Sequence of protein 1:
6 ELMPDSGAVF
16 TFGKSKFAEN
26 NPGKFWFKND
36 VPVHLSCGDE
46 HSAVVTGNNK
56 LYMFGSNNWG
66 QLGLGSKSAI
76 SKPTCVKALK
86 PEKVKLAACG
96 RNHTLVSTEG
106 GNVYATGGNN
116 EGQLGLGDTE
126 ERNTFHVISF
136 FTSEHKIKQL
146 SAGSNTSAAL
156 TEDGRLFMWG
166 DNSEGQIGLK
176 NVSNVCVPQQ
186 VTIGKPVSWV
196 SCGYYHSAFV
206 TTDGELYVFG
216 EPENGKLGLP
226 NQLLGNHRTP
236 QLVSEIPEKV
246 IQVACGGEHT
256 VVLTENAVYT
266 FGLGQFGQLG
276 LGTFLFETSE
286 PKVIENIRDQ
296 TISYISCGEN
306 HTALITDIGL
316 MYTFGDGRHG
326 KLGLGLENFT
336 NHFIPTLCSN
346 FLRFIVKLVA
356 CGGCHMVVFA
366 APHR

These two protein chains interact to form a complex.

Residue-level contacts at the interface:
Residue K55 in protein 1 interacts with residue D14 in protein 2 (closest heavy-atom distance 3.1 Å).
Residue Y57 in protein 1 interacts with residue V16 in protein 2 (closest heavy-atom distance 3.5 Å).
Residue W31 in protein 1 contacts residue V16 in protein 2 (closest heavy-atom distance 3.4 Å).
Residue F30 in protein 1 contacts residue V16 in protein 2 (closest heavy-atom distance 4.3 Å).
Residue T278 in protein 1 interacts with residue L77 in protein 2 (closest heavy-atom distance 3.8 Å).
Residue R323 in protein 1 interacts with residue H89 in protein 2 (closest heavy-atom distance 3.5 Å).
Residue K33 in protein 1 is in contact with residue I17 in protein 2 (closest heavy-atom distance 4.3 Å).
Residue F334 in protein 1 is in contact with residue F90 in protein 2 (closest heavy-atom distance 3.4 Å).
Residue K29 in protein 1 contacts residue P19 in protein 2 (closest heavy-atom distance 3.3 Å).
Residue W31 in protein 1 is in contact with residue I17 in protein 2 (closest heavy-atom distance 2.8 Å).
Residue F30 in protein 1 interacts with residue V18 in protein 2 (closest heavy-atom distance 4.3 Å).
Residue W31 in protein 1 contacts residue P19 in protein 2 (closest heavy-atom distance 3.8 Å).
Residue C80 in protein 1 is in contact with residue D14 in protein 2 (closest heavy-atom distance 3.9 Å).
Residue Q270 in protein 1 contacts residue H87 in protein 2 (closest heavy-atom distance 3.5 Å).
Residue Y57 in protein 1 interacts with residue D14 in protein 2 (closest heavy-atom distance 3.5 Å).
Residue F281 in protein 1 contacts residue L77 in protein 2 (closest heavy-atom distance 4.3 Å).
Residue T278 in protein 1 interacts with residue S76 in protein 2 (closest heavy-atom distance 3.5 Å).
Residue K85 in protein 1 contacts residue D14 in protein 2 (closest heavy-atom distance 2.7 Å).
Residue T278 in protein 1 interacts with residue V75 in protein 2 (closest heavy-atom distance 3.4 Å).
Residue K55 in protein 1 contacts residue S13 in protein 2 (closest heavy-atom distance 4.3 Å).
Residue F338 in protein 1 is in contact with residue H87 in protein 2 (closest heavy-atom distance 3.5 Å).
Residue R323 in protein 1 is in contact with residue V38 in protein 2 (closest heavy-atom distance 3.7 Å).
Residue N333 in protein 1 is in contact with residue V93 in protein 2 (closest heavy-atom distance 3.7 Å).
Residue T335 in protein 1 is in contact with residue P74 in protein 2 (closest heavy-atom distance 3.8 Å).
Residue F32 in protein 1 is in contact with residue V16 in protein 2 (closest heavy-atom distance 4.1 Å).
Residue N336 in protein 1 interacts with residue H87 in protein 2 (closest heavy-atom distance 2.9 Å).
Residue R323 in protein 1 is in contact with residue E36 in protein 2 (closest heavy-atom distance 2.9 Å).
Residue F334 in protein 1 is in contact with residue H89 in protein 2 (closest heavy-atom distance 3.3 Å).
Residue D321 in protein 1 interacts with residue H89 in protein 2 (closest heavy-atom distance 2.8 Å).
Residue F281 in protein 1 interacts with residue R78 in protein 2 (closest heavy-atom distance 3.3 Å).
Residue F281 in protein 1 is in contact with residue I86 in protein 2 (closest heavy-atom distance 3.9 Å).
Residue F338 in protein 1 is in contact with residue L77 in protein 2 (closest heavy-atom distance 3.6 Å).
Residue F281 in protein 1 is in contact with residue E84 in protein 2 (closest heavy-atom distance 3.6 Å).
Residue F279 in protein 1 interacts with residue Q56 in protein 2 (closest heavy-atom distance 3.6 Å).
Residue E6 in protein 1 is in contact with residue I17 in protein 2 (closest heavy-atom distance 4.0 Å).
Residue N336 in protein 1 is in contact with residue F88 in protein 2 (closest heavy-atom distance 3.0 Å).
Residue F279 in protein 1 interacts with residue R78 in protein 2 (closest heavy-atom distance 2.8 Å).
Residue F271 in protein 1 interacts with residue H87 in protein 2 (closest heavy-atom distance 3.6 Å).
Residue K33 in protein 1 interacts with residue S13 in protein 2 (closest heavy-atom distance 3.6 Å).
Residue P78 in protein 1 interacts with residue V16 in protein 2 (closest heavy-atom distance 3.4 Å).
Residue R323 in protein 1 interacts with residue E160 in protein 2 (closest heavy-atom distance 3.1 Å).
Residue F334 in protein 1 interacts with residue S91 in protein 2 (closest heavy-atom distance 2.9 Å).
Residue F279 in protein 1 interacts with residue L131 in protein 2 (closest heavy-atom distance 3.9 Å).
Residue K29 in protein 1 interacts with residue V18 in protein 2 (closest heavy-atom distance 3.8 Å).
Residue T335 in protein 1 interacts with residue F88 in protein 2 (closest heavy-atom distance 3.8 Å).
Residue K33 in protein 1 contacts residue D15 in protein 2 (closest heavy-atom distance 3.9 Å).
Residue K77 in protein 1 is in contact with residue V18 in protein 2 (closest heavy-atom distance 4.3 Å).
Residue N333 in protein 1 is in contact with residue S91 in protein 2 (closest heavy-atom distance 3.2 Å).
Residue N336 in protein 1 contacts residue H89 in protein 2 (closest heavy-atom distance 3.3 Å).
Residue N333 in protein 1 interacts with residue K92 in protein 2 (closest heavy-atom distance 3.5 Å).
Residue K82 in protein 1 is in contact with residue D14 in protein 2 (closest heavy-atom distance 3.3 Å).
Residue F271 in protein 1 is in contact with residue H89 in protein 2 (closest heavy-atom distance 3.4 Å).
Residue T278 in protein 1 interacts with residue R78 in protein 2 (closest heavy-atom distance 3.0 Å).
Residue F279 in protein 1 interacts with residue K55 in protein 2 (closest heavy-atom distance 4.0 Å).
Residue T335 in protein 1 interacts with residue H89 in protein 2 (closest heavy-atom distance 3.4 Å).
Residue K82 in protein 1 interacts with residue D12 in protein 2 (closest heavy-atom distance 2.6 Å).
Residue F22 in protein 1 contacts residue V18 in protein 2 (closest heavy-atom distance 3.6 Å).
Residue K77 in protein 1 is in contact with residue V16 in protein 2 (closest heavy-atom distance 3.6 Å).
Residue F30 in protein 1 interacts with residue I17 in protein 2 (closest heavy-atom distance 3.3 Å).
Residue E332 in protein 1 is in contact with residue V93 in protein 2 (closest heavy-atom distance 3.8 Å).

Sequence of protein 2:
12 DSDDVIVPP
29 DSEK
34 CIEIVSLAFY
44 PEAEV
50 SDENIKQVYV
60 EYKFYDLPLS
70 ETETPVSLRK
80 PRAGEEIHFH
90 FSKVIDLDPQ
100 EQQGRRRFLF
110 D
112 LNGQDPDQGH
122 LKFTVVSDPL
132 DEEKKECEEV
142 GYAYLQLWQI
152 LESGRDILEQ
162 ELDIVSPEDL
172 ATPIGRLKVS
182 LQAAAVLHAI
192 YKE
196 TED